Residue-level contacts at the interface:
Residue D42 in chain A is in contact with residue V115 in chain B (closest heavy-atom distance 3.8 Å).
Residue P12 in chain A contacts residue I104 in chain B (closest heavy-atom distance 3.8 Å).
Residue K199 in chain A interacts with residue I104 in chain B (closest heavy-atom distance 4.3 Å).
Residue V151 in chain A interacts with residue V115 in chain B (closest heavy-atom distance 5.0 Å).
Residue W203 in chain A is in contact with residue P113 in chain B (closest heavy-atom distance 4.2 Å).
Residue P89 in chain A contacts residue V84 in chain B (closest heavy-atom distance 3.9 Å).
Residue D42 in chain A contacts residue K117 in chain B (closest heavy-atom distance 2.7 Å).
Residue R13 in chain A contacts residue G118 in chain B (closest heavy-atom distance 4.5 Å).
Residue V202 in chain A is in contact with residue W108 in chain B (closest heavy-atom distance 4.2 Å).
Residue P12 in chain A is in contact with residue K117 in chain B (closest heavy-atom distance 3.5 Å).
Residue D42 in chain A interacts with residue S82 in chain B (closest heavy-atom distance 3.1 Å).
Residue Y40 in chain A contacts residue P113 in chain B (closest heavy-atom distance 2.6 Å).
Residue V10 in chain A interacts with residue K116 in chain B (closest heavy-atom distance 3.9 Å).
Residue V202 in chain A is in contact with residue K116 in chain B (closest heavy-atom distance 3.5 Å).
Residue D42 in chain A is in contact with residue T81 in chain B (closest heavy-atom distance 4.2 Å).
Residue E153 in chain A interacts with residue K116 in chain B (closest heavy-atom distance 3.1 Å).
Residue K199 in chain A contacts residue S102 in chain B (closest heavy-atom distance 4.0 Å).
Residue Y40 in chain A contacts residue L114 in chain B (closest heavy-atom distance 3.5 Å).
Residue P12 in chain A contacts residue G118 in chain B (closest heavy-atom distance 3.1 Å).
Residue I197 in chain A is in contact with residue I104 in chain B (closest heavy-atom distance 4.2 Å).
Residue Y40 in chain A contacts residue V115 in chain B (closest heavy-atom distance 3.5 Å).
Residue V151 in chain A contacts residue K117 in chain B (closest heavy-atom distance 4.1 Å).
Residue K199 in chain A interacts with residue E99 in chain B (closest heavy-atom distance 3.1 Å).
Residue D42 in chain A interacts with residue K83 in chain B (closest heavy-atom distance 2.8 Å).
Residue F88 in chain A interacts with residue I85 in chain B (closest heavy-atom distance 3.4 Å).
Residue P12 in chain A interacts with residue K116 in chain B (closest heavy-atom distance 4.4 Å).
Residue V202 in chain A is in contact with residue P113 in chain B (closest heavy-atom distance 4.1 Å).
Residue S41 in chain A contacts residue V115 in chain B (closest heavy-atom distance 3.8 Å).
Residue E153 in chain A is in contact with residue L114 in chain B (closest heavy-atom distance 4.2 Å).
Residue V202 in chain A contacts residue P166 in chain B (closest heavy-atom distance 4.6 Å).
Residue Y195 in chain A is in contact with residue L119 in chain B (closest heavy-atom distance 3.6 Å).
Residue F11 in chain A contacts residue K116 in chain B (closest heavy-atom distance 4.6 Å).
Residue L43 in chain A contacts residue K83 in chain B (closest heavy-atom distance 4.9 Å).
Residue Y195 in chain A contacts residue S102 in chain B (closest heavy-atom distance 2.9 Å).
Residue P89 in chain A is in contact with residue K83 in chain B (closest heavy-atom distance 3.6 Å).
Residue Y195 in chain A interacts with residue G118 in chain B (closest heavy-atom distance 3.2 Å).
Residue G152 in chain A interacts with residue K116 in chain B (closest heavy-atom distance 4.9 Å).
Residue Y195 in chain A is in contact with residue G103 in chain B (closest heavy-atom distance 3.4 Å).
Residue E153 in chain A contacts residue V115 in chain B (closest heavy-atom distance 3.9 Å).
Residue Y195 in chain A contacts residue I104 in chain B (closest heavy-atom distance 4.1 Å).
Residue I197 in chain A is in contact with residue Q121 in chain B (closest heavy-atom distance 4.0 Å).
Residue I197 in chain A interacts with residue S102 in chain B (closest heavy-atom distance 3.8 Å).
Residue G152 in chain A interacts with residue V115 in chain B (closest heavy-atom distance 3.7 Å).
Residue F88 in chain A contacts residue K83 in chain B (closest heavy-atom distance 3.9 Å).
Residue K87 in chain A interacts with residue I85 in chain B (closest heavy-atom distance 3.9 Å).
Residue K199 in chain A interacts with residue K116 in chain B (closest heavy-atom distance 4.2 Å).
Residue P200 in chain A interacts with residue K116 in chain B (closest heavy-atom distance 4.3 Å).
Residue V10 in chain A contacts residue I104 in chain B (closest heavy-atom distance 3.8 Å).
Residue P89 in chain A interacts with residue I85 in chain B (closest heavy-atom distance 3.5 Å).
Residue Y195 in chain A contacts residue Q121 in chain B (closest heavy-atom distance 4.0 Å).
Residue S44 in chain A is in contact with residue K83 in chain B (closest heavy-atom distance 3.8 Å).

Sequence of chain A:
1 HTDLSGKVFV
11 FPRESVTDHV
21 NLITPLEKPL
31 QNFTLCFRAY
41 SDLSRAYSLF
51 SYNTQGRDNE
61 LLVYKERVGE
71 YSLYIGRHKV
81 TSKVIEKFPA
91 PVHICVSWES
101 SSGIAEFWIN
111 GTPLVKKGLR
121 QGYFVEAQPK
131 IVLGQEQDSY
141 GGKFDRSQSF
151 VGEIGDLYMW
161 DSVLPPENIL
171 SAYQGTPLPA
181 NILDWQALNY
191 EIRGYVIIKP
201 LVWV

Sequence of chain B:
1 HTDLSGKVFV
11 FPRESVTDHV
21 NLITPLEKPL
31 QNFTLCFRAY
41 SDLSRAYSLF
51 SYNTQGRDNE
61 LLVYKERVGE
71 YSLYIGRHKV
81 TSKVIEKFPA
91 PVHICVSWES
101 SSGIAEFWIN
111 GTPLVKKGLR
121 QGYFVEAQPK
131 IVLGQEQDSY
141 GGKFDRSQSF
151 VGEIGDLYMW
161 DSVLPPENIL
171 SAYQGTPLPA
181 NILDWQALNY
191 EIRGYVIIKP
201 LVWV

This data describes a binding interaction between two proteins.